Sequence of protein 1:
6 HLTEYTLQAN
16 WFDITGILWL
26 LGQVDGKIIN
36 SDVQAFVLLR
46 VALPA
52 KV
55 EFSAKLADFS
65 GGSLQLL

Sequence of protein 2:
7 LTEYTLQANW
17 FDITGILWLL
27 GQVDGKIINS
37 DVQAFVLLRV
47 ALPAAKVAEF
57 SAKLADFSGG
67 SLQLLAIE

Interface contacts:
Residue L26 in protein 2 contacts residue F56 in protein 1 (closest heavy-atom distance 3.0 Å).
Residue L43 in protein 2 contacts residue L12 in protein 1 (closest heavy-atom distance 3.3 Å).
Residue I19 in protein 2 is in contact with residue L44 in protein 1 (closest heavy-atom distance 3.2 Å).
Residue A47 in protein 2 interacts with residue G31 in protein 1 (closest heavy-atom distance 3.3 Å).
Residue V42 in protein 2 interacts with residue D37 in protein 1 (closest heavy-atom distance 3.4 Å).
Residue V42 in protein 2 interacts with residue A14 in protein 1 (closest heavy-atom distance 2.8 Å).
Residue F56 in protein 2 is in contact with residue L26 in protein 1 (closest heavy-atom distance 3.2 Å).
Residue L71 in protein 2 is in contact with residue Y10 in protein 1 (closest heavy-atom distance 3.3 Å).
Residue R45 in protein 2 interacts with residue I34 in protein 1 (closest heavy-atom distance 2.8 Å).
Residue D37 in protein 2 is in contact with residue V42 in protein 1 (closest heavy-atom distance 3.5 Å).
Residue R45 in protein 2 is in contact with residue E9 in protein 1 (closest heavy-atom distance 2.9 Å).
Residue I73 in protein 2 interacts with residue E9 in protein 1 (closest heavy-atom distance 3.4 Å).
Residue L12 in protein 2 is in contact with residue L70 in protein 1 (closest heavy-atom distance 3.4 Å).
Residue R45 in protein 2 contacts residue Y10 in protein 1 (closest heavy-atom distance 3.4 Å).
Residue L44 in protein 2 is in contact with residue I19 in protein 1 (closest heavy-atom distance 3.4 Å).
Residue V53 in protein 2 contacts residue Y10 in protein 1 (closest heavy-atom distance 3.4 Å).
Residue R45 in protein 2 contacts residue N35 in protein 1 (closest heavy-atom distance 2.9 Å).
Residue S36 in protein 2 interacts with residue L43 in protein 1 (closest heavy-atom distance 3.4 Å).
Residue V46 in protein 2 interacts with residue K32 in protein 1 (closest heavy-atom distance 3.4 Å).
Residue E9 in protein 2 is in contact with residue V46 in protein 1 (closest heavy-atom distance 3.2 Å).
Residue Q39 in protein 2 is in contact with residue A40 in protein 1 (closest heavy-atom distance 3.4 Å).
Residue V46 in protein 2 contacts residue Y10 in protein 1 (closest heavy-atom distance 2.7 Å).
Residue I34 in protein 2 interacts with residue R45 in protein 1 (closest heavy-atom distance 2.8 Å).
Residue F41 in protein 2 interacts with residue Q39 in protein 1 (closest heavy-atom distance 2.9 Å).
Residue T8 in protein 2 is in contact with residue A47 in protein 1 (closest heavy-atom distance 3.5 Å).
Residue Y10 in protein 2 contacts residue L71 in protein 1 (closest heavy-atom distance 3.3 Å).
Residue L48 in protein 2 contacts residue T8 in protein 1 (closest heavy-atom distance 2.9 Å).
Residue L7 in protein 2 interacts with residue L48 in protein 1 (closest heavy-atom distance 3.3 Å).
Residue F41 in protein 2 is in contact with residue V38 in protein 1 (closest heavy-atom distance 3.3 Å).
Residue Q39 in protein 2 is in contact with residue F41 in protein 1 (closest heavy-atom distance 2.9 Å).
Residue L43 in protein 2 is in contact with residue S36 in protein 1 (closest heavy-atom distance 3.3 Å).
Residue L71 in protein 2 is in contact with residue T11 in protein 1 (closest heavy-atom distance 3.0 Å).
Residue A14 in protein 2 interacts with residue V42 in protein 1 (closest heavy-atom distance 2.8 Å).
Residue Y10 in protein 2 interacts with residue V46 in protein 1 (closest heavy-atom distance 2.7 Å).
Residue Q69 in protein 2 is in contact with residue L12 in protein 1 (closest heavy-atom distance 3.3 Å).
Residue L12 in protein 2 is in contact with residue L44 in protein 1 (closest heavy-atom distance 2.6 Å).
Residue N35 in protein 2 interacts with residue R45 in protein 1 (closest heavy-atom distance 3.0 Å).
Residue Q28 in protein 2 contacts residue K59 in protein 1 (closest heavy-atom distance 2.8 Å).
Residue D37 in protein 2 interacts with residue L43 in protein 1 (closest heavy-atom distance 2.8 Å).
Residue L12 in protein 2 is in contact with residue Q69 in protein 1 (closest heavy-atom distance 3.2 Å).
Residue K32 in protein 2 is in contact with residue A47 in protein 1 (closest heavy-atom distance 3.0 Å).
Residue T11 in protein 2 contacts residue L44 in protein 1 (closest heavy-atom distance 3.1 Å).
Residue L12 in protein 2 interacts with residue L43 in protein 1 (closest heavy-atom distance 3.4 Å).
Residue E9 in protein 2 is in contact with residue R45 in protein 1 (closest heavy-atom distance 3.5 Å).
Residue L7 in protein 2 is in contact with residue P49 in protein 1 (closest heavy-atom distance 3.4 Å).
Residue I34 in protein 2 interacts with residue A47 in protein 1 (closest heavy-atom distance 3.3 Å).
Residue Y10 in protein 2 contacts residue R45 in protein 1 (closest heavy-atom distance 3.4 Å).
Residue F41 in protein 2 is in contact with residue A14 in protein 1 (closest heavy-atom distance 3.5 Å).
Residue V46 in protein 2 contacts residue E9 in protein 1 (closest heavy-atom distance 3.1 Å).
Residue Q13 in protein 2 contacts residue Q13 in protein 1 (closest heavy-atom distance 2.6 Å).
Residue G31 in protein 2 interacts with residue A47 in protein 1 (closest heavy-atom distance 3.5 Å).
Residue L43 in protein 2 is in contact with residue D37 in protein 1 (closest heavy-atom distance 2.8 Å).
Residue L44 in protein 2 interacts with residue T11 in protein 1 (closest heavy-atom distance 3.1 Å).
Residue A47 in protein 2 is in contact with residue K32 in protein 1 (closest heavy-atom distance 2.8 Å).
Residue V29 in protein 2 is in contact with residue P49 in protein 1 (closest heavy-atom distance 3.5 Å).
Residue T11 in protein 2 interacts with residue L71 in protein 1 (closest heavy-atom distance 3.1 Å).
Residue A40 in protein 2 interacts with residue Q39 in protein 1 (closest heavy-atom distance 3.5 Å).
Residue A47 in protein 2 interacts with residue T8 in protein 1 (closest heavy-atom distance 3.2 Å).
Residue T8 in protein 2 is in contact with residue L48 in protein 1 (closest heavy-atom distance 2.7 Å).
Residue L44 in protein 2 is in contact with residue L12 in protein 1 (closest heavy-atom distance 2.7 Å).

This data describes a binding interaction between two proteins.